Sequence of the first protein:
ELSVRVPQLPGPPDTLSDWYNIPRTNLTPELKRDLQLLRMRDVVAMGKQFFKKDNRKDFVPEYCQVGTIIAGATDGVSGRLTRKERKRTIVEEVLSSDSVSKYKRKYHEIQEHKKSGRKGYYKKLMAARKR

Residue-level contacts at the interface:
Residue K123 in the first protein interacts with residue S636 in the second protein (closest heavy-atom distance 4.0 Å).
Residue F122 in the first protein contacts residue S636 in the second protein (closest heavy-atom distance 4.1 Å).
Residue K123 in the first protein interacts with residue K639 in the second protein (closest heavy-atom distance 5.0 Å).
Residue F122 in the first protein interacts with residue G637 in the second protein (closest heavy-atom distance 4.7 Å).
Residue D146 in the first protein interacts with residue G629 in the second protein (closest heavy-atom distance 4.9 Å).
Residue F121 in the first protein contacts residue S636 in the second protein (closest heavy-atom distance 3.1 Å).
Residue D125 in the first protein contacts residue K639 in the second protein (closest heavy-atom distance 5.0 Å).
Residue K123 in the first protein interacts with residue G637 in the second protein (closest heavy-atom distance 4.5 Å).

Sequence of the second protein:
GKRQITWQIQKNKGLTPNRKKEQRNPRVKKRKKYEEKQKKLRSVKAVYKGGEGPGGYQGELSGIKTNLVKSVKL

The following describes two proteins that form a bound complex.